Sequence of the first protein:
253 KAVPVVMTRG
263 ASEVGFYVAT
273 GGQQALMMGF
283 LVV

Interface contacts:
Residue D163 in the second protein is in contact with residue Q276 in the first protein (closest heavy-atom distance 3.1 Å).
Residue V185 in the second protein is in contact with residue V257 in the first protein (closest heavy-atom distance 2.8 Å).
Residue Y172 in the second protein interacts with residue A271 in the first protein (closest heavy-atom distance 2.7 Å).
Residue I142 in the second protein interacts with residue G267 in the first protein (closest heavy-atom distance 3.2 Å).
Residue G179 in the second protein interacts with residue G262 in the first protein (closest heavy-atom distance 3.3 Å).
Residue V146 in the second protein is in contact with residue S264 in the first protein (closest heavy-atom distance 2.9 Å).
Residue V160 in the second protein is in contact with residue G281 in the first protein (closest heavy-atom distance 2.8 Å).
Residue S158 in the second protein interacts with residue F282 in the first protein (closest heavy-atom distance 3.2 Å).
Residue V159 in the second protein contacts residue M259 in the first protein (closest heavy-atom distance 3.2 Å).
Residue N178 in the second protein contacts residue E265 in the first protein (closest heavy-atom distance 3.1 Å).
Residue I132 in the second protein contacts residue Q276 in the first protein (closest heavy-atom distance 3.3 Å).
Residue V159 in the second protein interacts with residue G281 in the first protein (closest heavy-atom distance 3.3 Å).
Residue T177 in the second protein interacts with residue T260 in the first protein (closest heavy-atom distance 2.6 Å).
Residue D166 in the second protein interacts with residue Q276 in the first protein (closest heavy-atom distance 3.0 Å).
Residue E183 in the second protein is in contact with residue V258 in the first protein (closest heavy-atom distance 3.2 Å).
Residue V138 in the second protein is in contact with residue A271 in the first protein (closest heavy-atom distance 3.3 Å).
Residue I132 in the second protein contacts residue Q275 in the first protein (closest heavy-atom distance 3.2 Å).
Residue K143 in the second protein is in contact with residue E265 in the first protein (closest heavy-atom distance 2.9 Å).
Residue A137 in the second protein contacts residue T272 in the first protein (closest heavy-atom distance 3.1 Å).
Residue T176 in the second protein contacts residue G267 in the first protein (closest heavy-atom distance 2.8 Å).
Residue E171 in the second protein contacts residue T272 in the first protein (closest heavy-atom distance 3.2 Å).
Residue N178 in the second protein is in contact with residue S264 in the first protein (closest heavy-atom distance 3.0 Å).
Residue T60 in the second protein interacts with residue E265 in the first protein (closest heavy-atom distance 3.1 Å).
Residue F65 in the second protein contacts residue Y269 in the first protein (closest heavy-atom distance 3.3 Å).
Residue S158 in the second protein contacts residue M259 in the first protein (closest heavy-atom distance 3.3 Å).
Residue W188 in the second protein interacts with residue V255 in the first protein (closest heavy-atom distance 3.0 Å).
Residue G141 in the second protein contacts residue F268 in the first protein (closest heavy-atom distance 3.2 Å).
Residue D163 in the second protein is in contact with residue A277 in the first protein (closest heavy-atom distance 2.6 Å).
Residue V138 in the second protein is in contact with residue T272 in the first protein (closest heavy-atom distance 3.3 Å).
Residue G164 in the second protein is in contact with residue A277 in the first protein (closest heavy-atom distance 3.0 Å).
Residue W182 in the second protein interacts with residue M259 in the first protein (closest heavy-atom distance 3.3 Å).
Residue D136 in the second protein contacts residue Q275 in the first protein (closest heavy-atom distance 3.3 Å).
Residue A137 in the second protein contacts residue G273 in the first protein (closest heavy-atom distance 3.2 Å).
Residue I142 in the second protein is in contact with residue F268 in the first protein (closest heavy-atom distance 2.9 Å).
Residue M161 in the second protein is in contact with residue V258 in the first protein (closest heavy-atom distance 2.9 Å).
Residue V160 in the second protein is in contact with residue V258 in the first protein (closest heavy-atom distance 3.2 Å).
Residue V159 in the second protein contacts residue T260 in the first protein (closest heavy-atom distance 2.9 Å).
Residue E183 in the second protein interacts with residue M259 in the first protein (closest heavy-atom distance 2.8 Å).
Residue D136 in the second protein interacts with residue G274 in the first protein (closest heavy-atom distance 3.2 Å).
Residue F144 in the second protein contacts residue E265 in the first protein (closest heavy-atom distance 3.2 Å).
Residue E180 in the second protein contacts residue R261 in the first protein (closest heavy-atom distance 2.7 Å).
Residue A137 in the second protein is in contact with residue G274 in the first protein (closest heavy-atom distance 3.2 Å).
Residue Y172 in the second protein contacts residue V270 in the first protein (closest heavy-atom distance 3.2 Å).
Residue P157 in the second protein contacts residue A263 in the first protein (closest heavy-atom distance 3.3 Å).
Residue M20 in the second protein is in contact with residue G281 in the first protein (closest heavy-atom distance 3.1 Å).
Residue M20 in the second protein contacts residue F282 in the first protein (closest heavy-atom distance 3.1 Å).
Residue W140 in the second protein contacts residue V270 in the first protein (closest heavy-atom distance 2.8 Å).
Residue F144 in the second protein interacts with residue V266 in the first protein (closest heavy-atom distance 2.9 Å).
Residue D135 in the second protein interacts with residue Q275 in the first protein (closest heavy-atom distance 2.8 Å).
Residue E187 in the second protein contacts residue V255 in the first protein (closest heavy-atom distance 3.0 Å).
Residue I174 in the second protein contacts residue Y269 in the first protein (closest heavy-atom distance 2.8 Å).
Residue G186 in the second protein contacts residue V257 in the first protein (closest heavy-atom distance 2.9 Å).
Residue E183 in the second protein is in contact with residue R261 in the first protein (closest heavy-atom distance 2.9 Å).
Residue A162 in the second protein interacts with residue M279 in the first protein (closest heavy-atom distance 3.0 Å).
Residue V22 in the second protein contacts residue M280 in the first protein (closest heavy-atom distance 2.9 Å).
Residue S158 in the second protein contacts residue L283 in the first protein (closest heavy-atom distance 3.1 Å).
Residue I131 in the second protein interacts with residue L278 in the first protein (closest heavy-atom distance 2.7 Å).
Residue E180 in the second protein interacts with residue T260 in the first protein (closest heavy-atom distance 2.6 Å).
Residue W188 in the second protein interacts with residue K253 in the first protein (closest heavy-atom distance 3.3 Å).
Residue P157 in the second protein interacts with residue G262 in the first protein (closest heavy-atom distance 3.0 Å).

Sequence of the second protein:
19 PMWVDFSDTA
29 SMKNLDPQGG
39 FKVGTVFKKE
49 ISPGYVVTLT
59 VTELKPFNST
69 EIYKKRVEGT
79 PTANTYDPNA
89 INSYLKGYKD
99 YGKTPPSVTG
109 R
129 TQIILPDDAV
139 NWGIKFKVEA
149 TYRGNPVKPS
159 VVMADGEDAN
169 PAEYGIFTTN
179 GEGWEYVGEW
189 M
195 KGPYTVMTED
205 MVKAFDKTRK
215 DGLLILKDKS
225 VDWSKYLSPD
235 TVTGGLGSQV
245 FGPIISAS

These two protein chains interact to form a complex.